Contacts between the two chains:
Residue I87 in the first protein contacts residue L37 in the second protein (closest heavy-atom distance 3.3 Å).
Residue W242 in the first protein contacts residue D221 in the second protein (closest heavy-atom distance 3.0 Å).
Residue R120 in the first protein contacts residue L68 in the second protein (closest heavy-atom distance 3.6 Å).
Residue R180 in the first protein contacts residue L157 in the second protein (closest heavy-atom distance 3.2 Å).
Residue D102 in the first protein is in contact with residue K50 in the second protein (closest heavy-atom distance 3.1 Å).
Residue N142 in the first protein contacts residue N125 in the second protein (closest heavy-atom distance 3.1 Å).
Residue Q138 in the first protein is in contact with residue L128 in the second protein (closest heavy-atom distance 3.5 Å).
Residue H108 in the first protein contacts residue D61 in the second protein (closest heavy-atom distance 2.7 Å).
Residue C130 in the first protein interacts with residue N78 in the second protein (closest heavy-atom distance 3.3 Å).
Residue A116 in the first protein contacts residue L68 in the second protein (closest heavy-atom distance 3.6 Å).
Residue G205 in the first protein is in contact with residue V182 in the second protein (closest heavy-atom distance 3.2 Å).
Residue L131 in the first protein interacts with residue Y131 in the second protein (closest heavy-atom distance 3.3 Å).
Residue L181 in the first protein interacts with residue L157 in the second protein (closest heavy-atom distance 3.6 Å).
Residue S127 in the first protein interacts with residue D75 in the second protein (closest heavy-atom distance 3.3 Å).
Residue Y187 in the first protein interacts with residue Q168 in the second protein (closest heavy-atom distance 3.2 Å).
Residue N18 in the first protein interacts with residue E15 in the second protein (closest heavy-atom distance 3.6 Å).
Residue I87 in the first protein interacts with residue I40 in the second protein (closest heavy-atom distance 3.3 Å).
Residue I161 in the first protein interacts with residue M143 in the second protein (closest heavy-atom distance 3.3 Å).
Residue C130 in the first protein interacts with residue A79 in the second protein (closest heavy-atom distance 3.4 Å).
Residue L105 in the first protein is in contact with residue A54 in the second protein (closest heavy-atom distance 3.6 Å).
Residue Q138 in the first protein is in contact with residue N125 in the second protein (closest heavy-atom distance 2.6 Å).
Residue V137 in the first protein contacts residue I86 in the second protein (closest heavy-atom distance 3.6 Å).
Residue L177 in the first protein interacts with residue L157 in the second protein (closest heavy-atom distance 3.3 Å).
Residue I97 in the first protein interacts with residue V47 in the second protein (closest heavy-atom distance 3.2 Å).
Residue R173 in the first protein interacts with residue E154 in the second protein (closest heavy-atom distance 2.9 Å).
Residue I76 in the first protein interacts with residue V26 in the second protein (closest heavy-atom distance 3.6 Å).
Residue R141 in the first protein contacts residue S124 in the second protein (closest heavy-atom distance 3.2 Å).
Residue L94 in the first protein is in contact with residue V44 in the second protein (closest heavy-atom distance 3.5 Å).
Residue H123 in the first protein is in contact with residue L71 in the second protein (closest heavy-atom distance 3.5 Å).
Residue Q231 in the first protein contacts residue K211 in the second protein (closest heavy-atom distance 3.0 Å).
Residue D238 in the first protein interacts with residue Q218 in the second protein (closest heavy-atom distance 2.7 Å).
Residue F73 in the first protein is in contact with residue K23 in the second protein (closest heavy-atom distance 3.4 Å).
Residue R141 in the first protein is in contact with residue A85 in the second protein (closest heavy-atom distance 3.1 Å).
Residue W242 in the first protein is in contact with residue L217 in the second protein (closest heavy-atom distance 3.4 Å).
Residue L94 in the first protein is in contact with residue V47 in the second protein (closest heavy-atom distance 3.4 Å).
Residue N98 in the first protein interacts with residue K50 in the second protein (closest heavy-atom distance 2.6 Å).
Residue Y221 in the first protein contacts residue I200 in the second protein (closest heavy-atom distance 3.6 Å).
Residue R141 in the first protein interacts with residue L89 in the second protein (closest heavy-atom distance 3.5 Å).
Residue Y221 in the first protein contacts residue E197 in the second protein (closest heavy-atom distance 3.0 Å).
Residue Q83 in the first protein contacts residue H33 in the second protein (closest heavy-atom distance 3.1 Å).
Residue L184 in the first protein is in contact with residue E161 in the second protein (closest heavy-atom distance 3.6 Å).
Residue L177 in the first protein is in contact with residue I153 in the second protein (closest heavy-atom distance 3.5 Å).
Residue H108 in the first protein is in contact with residue A57 in the second protein (closest heavy-atom distance 3.6 Å).
Residue R84 in the first protein interacts with residue H33 in the second protein (closest heavy-atom distance 3.5 Å).
Residue R180 in the first protein is in contact with residue E161 in the second protein (closest heavy-atom distance 2.8 Å).
Residue Y221 in the first protein contacts residue L193 in the second protein (closest heavy-atom distance 2.5 Å).
Residue H123 in the first protein interacts with residue D75 in the second protein (closest heavy-atom distance 3.0 Å).
Residue A135 in the first protein contacts residue F132 in the second protein (closest heavy-atom distance 3.6 Å).
Residue Y221 in the first protein interacts with residue F196 in the second protein (closest heavy-atom distance 3.4 Å).
Residue V77 in the first protein contacts residue V26 in the second protein (closest heavy-atom distance 3.3 Å).
Residue V232 in the first protein contacts residue V207 in the second protein (closest heavy-atom distance 3.6 Å).
Residue L133 in the first protein contacts residue I86 in the second protein (closest heavy-atom distance 3.6 Å).
Residue L225 in the first protein interacts with residue I200 in the second protein (closest heavy-atom distance 3.2 Å).
Residue T201 in the first protein interacts with residue V182 in the second protein (closest heavy-atom distance 3.5 Å).
Residue K223 in the first protein interacts with residue E52 in the second protein (closest heavy-atom distance 3.3 Å).
Residue R141 in the first protein contacts residue N125 in the second protein (closest heavy-atom distance 2.5 Å).
Residue K157 in the first protein interacts with residue D137 in the second protein (closest heavy-atom distance 3.2 Å).
Residue E219 in the first protein is in contact with residue R49 in the second protein (closest heavy-atom distance 3.4 Å).
Residue R180 in the first protein is in contact with residue T158 in the second protein (closest heavy-atom distance 3.1 Å).
Residue L191 in the first protein interacts with residue Q168 in the second protein (closest heavy-atom distance 3.4 Å).

Sequence of the second protein:
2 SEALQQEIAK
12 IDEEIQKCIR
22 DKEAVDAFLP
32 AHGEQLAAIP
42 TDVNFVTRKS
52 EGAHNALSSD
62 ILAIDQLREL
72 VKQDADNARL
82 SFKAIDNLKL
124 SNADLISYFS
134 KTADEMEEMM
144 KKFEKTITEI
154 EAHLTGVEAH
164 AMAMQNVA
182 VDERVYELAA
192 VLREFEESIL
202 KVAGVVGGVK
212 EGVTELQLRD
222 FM

These two protein chains interact to form a complex.

Sequence of the first protein:
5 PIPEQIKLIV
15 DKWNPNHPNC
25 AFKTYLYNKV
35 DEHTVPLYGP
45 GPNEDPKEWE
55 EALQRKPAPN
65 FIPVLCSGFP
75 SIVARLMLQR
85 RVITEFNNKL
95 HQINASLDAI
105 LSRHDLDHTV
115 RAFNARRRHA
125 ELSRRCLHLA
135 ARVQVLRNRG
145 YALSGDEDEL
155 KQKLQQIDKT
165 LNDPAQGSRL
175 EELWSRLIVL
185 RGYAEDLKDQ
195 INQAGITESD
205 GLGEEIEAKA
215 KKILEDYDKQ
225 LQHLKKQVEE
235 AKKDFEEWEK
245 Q